The following describes two proteins that form a bound complex.

Sequence of protein 2:
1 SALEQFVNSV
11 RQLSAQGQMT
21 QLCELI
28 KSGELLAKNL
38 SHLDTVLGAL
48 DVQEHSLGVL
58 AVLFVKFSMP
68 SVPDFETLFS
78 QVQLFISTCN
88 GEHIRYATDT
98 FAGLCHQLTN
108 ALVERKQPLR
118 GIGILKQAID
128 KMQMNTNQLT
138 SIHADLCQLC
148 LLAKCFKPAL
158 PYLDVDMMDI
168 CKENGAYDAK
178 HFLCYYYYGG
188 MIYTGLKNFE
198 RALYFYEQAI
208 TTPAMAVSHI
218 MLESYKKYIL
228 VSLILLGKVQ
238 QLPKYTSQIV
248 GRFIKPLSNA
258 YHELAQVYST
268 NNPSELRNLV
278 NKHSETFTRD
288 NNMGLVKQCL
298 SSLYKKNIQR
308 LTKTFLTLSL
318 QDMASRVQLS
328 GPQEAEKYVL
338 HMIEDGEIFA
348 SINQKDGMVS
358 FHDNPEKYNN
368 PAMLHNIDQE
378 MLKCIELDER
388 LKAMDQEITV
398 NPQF

Sequence of protein 1:
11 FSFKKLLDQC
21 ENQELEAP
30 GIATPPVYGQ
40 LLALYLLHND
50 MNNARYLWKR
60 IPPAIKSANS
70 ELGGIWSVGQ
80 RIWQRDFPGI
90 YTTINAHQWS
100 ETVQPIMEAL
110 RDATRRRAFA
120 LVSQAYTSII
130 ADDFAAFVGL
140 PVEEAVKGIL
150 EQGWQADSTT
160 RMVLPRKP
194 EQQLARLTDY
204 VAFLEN

Interface contacts:
Residue K389 in protein 2 interacts with residue N209 in protein 1 (closest heavy-atom distance 3.1 Å).
Residue L337 in protein 2 is in contact with residue L120 in protein 1 (closest heavy-atom distance 4.7 Å).
Residue I349 in protein 2 is in contact with residue I128 in protein 1 (closest heavy-atom distance 4.4 Å).
Residue C152 in protein 2 is in contact with residue L56 in protein 1 (closest heavy-atom distance 4.6 Å).
Residue K151 in protein 2 interacts with residue R59 in protein 1 (closest heavy-atom distance 3.2 Å).
Residue I349 in protein 2 contacts residue A124 in protein 1 (closest heavy-atom distance 2.2 Å).
Residue Q351 in protein 2 contacts residue T159 in protein 1 (closest heavy-atom distance 4.8 Å).
Residue L148 in protein 2 is in contact with residue Y55 in protein 1 (closest heavy-atom distance 3.4 Å).
Residue L371 in protein 2 is in contact with residue R199 in protein 1 (closest heavy-atom distance 3.2 Å).
Residue I349 in protein 2 is in contact with residue L120 in protein 1 (closest heavy-atom distance 4.8 Å).
Residue I340 in protein 2 contacts residue A124 in protein 1 (closest heavy-atom distance 3.5 Å).
Residue K352 in protein 2 is in contact with residue S127 in protein 1 (closest heavy-atom distance 2.3 Å).
Residue I340 in protein 2 contacts residue L120 in protein 1 (closest heavy-atom distance 3.3 Å).
Residue K113 in protein 2 contacts residue I31 in protein 1 (closest heavy-atom distance 4.3 Å).
Residue L116 in protein 2 interacts with residue P28 in protein 1 (closest heavy-atom distance 3.3 Å).
Residue F153 in protein 2 interacts with residue N52 in protein 1 (closest heavy-atom distance 3.2 Å).
Residue F153 in protein 2 is in contact with residue Y44 in protein 1 (closest heavy-atom distance 3.0 Å).
Residue N350 in protein 2 interacts with residue T126 in protein 1 (closest heavy-atom distance 3.2 Å).
Residue Q114 in protein 2 is in contact with residue R59 in protein 1 (closest heavy-atom distance 4.7 Å).
Residue A150 in protein 2 contacts residue Y55 in protein 1 (closest heavy-atom distance 2.1 Å).
Residue K151 in protein 2 contacts residue Y55 in protein 1 (closest heavy-atom distance 2.9 Å).
Residue S348 in protein 2 interacts with residue Q123 in protein 1 (closest heavy-atom distance 4.4 Å).
Residue K151 in protein 2 contacts residue L56 in protein 1 (closest heavy-atom distance 2.9 Å).
Residue K113 in protein 2 contacts residue G30 in protein 1 (closest heavy-atom distance 3.9 Å).
Residue I349 in protein 2 interacts with residue V121 in protein 1 (closest heavy-atom distance 3.4 Å).
Residue S348 in protein 2 interacts with residue T126 in protein 1 (closest heavy-atom distance 2.1 Å).
Residue L149 in protein 2 interacts with residue Y55 in protein 1 (closest heavy-atom distance 4.4 Å).
Residue S348 in protein 2 is in contact with residue A124 in protein 1 (closest heavy-atom distance 2.5 Å).
Residue A347 in protein 2 interacts with residue A124 in protein 1 (closest heavy-atom distance 4.5 Å).
Residue S348 in protein 2 is in contact with residue Y125 in protein 1 (closest heavy-atom distance 2.8 Å).
Residue M378 in protein 2 contacts residue R199 in protein 1 (closest heavy-atom distance 4.8 Å).
Residue I349 in protein 2 is in contact with residue T126 in protein 1 (closest heavy-atom distance 2.4 Å).
Residue F153 in protein 2 is in contact with residue L56 in protein 1 (closest heavy-atom distance 3.4 Å).
Residue K154 in protein 2 is in contact with residue L25 in protein 1 (closest heavy-atom distance 3.2 Å).
Residue F153 in protein 2 is in contact with residue Y55 in protein 1 (closest heavy-atom distance 3.5 Å).
Residue K352 in protein 2 contacts residue T159 in protein 1 (closest heavy-atom distance 4.6 Å).
Residue M378 in protein 2 is in contact with residue Y203 in protein 1 (closest heavy-atom distance 4.0 Å).
Residue L116 in protein 2 is in contact with residue G30 in protein 1 (closest heavy-atom distance 3.1 Å).
Residue C152 in protein 2 contacts residue Y55 in protein 1 (closest heavy-atom distance 3.0 Å).
Residue M378 in protein 2 interacts with residue D202 in protein 1 (closest heavy-atom distance 3.8 Å).
Residue Q351 in protein 2 contacts residue M161 in protein 1 (closest heavy-atom distance 3.9 Å).
Residue D353 in protein 2 contacts residue S127 in protein 1 (closest heavy-atom distance 3.7 Å).
Residue I349 in protein 2 is in contact with residue S127 in protein 1 (closest heavy-atom distance 2.2 Å).
Residue Q351 in protein 2 interacts with residue I129 in protein 1 (closest heavy-atom distance 2.2 Å).
Residue K151 in protein 2 contacts residue K58 in protein 1 (closest heavy-atom distance 3.2 Å).
Residue L193 in protein 2 contacts residue N52 in protein 1 (closest heavy-atom distance 3.4 Å).
Residue C147 in protein 2 is in contact with residue Y55 in protein 1 (closest heavy-atom distance 2.0 Å).
Residue K352 in protein 2 is in contact with residue M161 in protein 1 (closest heavy-atom distance 3.3 Å).
Residue Q351 in protein 2 contacts residue I128 in protein 1 (closest heavy-atom distance 2.9 Å).
Residue Q351 in protein 2 interacts with residue D132 in protein 1 (closest heavy-atom distance 2.6 Å).
Residue Q351 in protein 2 is in contact with residue S127 in protein 1 (closest heavy-atom distance 2.2 Å).
Residue K194 in protein 2 contacts residue N51 in protein 1 (closest heavy-atom distance 3.1 Å).
Residue M355 in protein 2 interacts with residue T126 in protein 1 (closest heavy-atom distance 3.8 Å).
Residue I349 in protein 2 interacts with residue Y125 in protein 1 (closest heavy-atom distance 3.4 Å).
Residue E341 in protein 2 contacts residue L120 in protein 1 (closest heavy-atom distance 3.9 Å).
Residue L146 in protein 2 is in contact with residue Y55 in protein 1 (closest heavy-atom distance 3.9 Å).
Residue K352 in protein 2 contacts residue I128 in protein 1 (closest heavy-atom distance 4.8 Å).
Residue N350 in protein 2 is in contact with residue S127 in protein 1 (closest heavy-atom distance 2.0 Å).
Residue K154 in protein 2 interacts with residue R59 in protein 1 (closest heavy-atom distance 4.5 Å).
Residue D385 in protein 2 contacts residue F206 in protein 1 (closest heavy-atom distance 4.7 Å).